Interface contacts:
Residue V323 in protein 1 is in contact with residue S121 in protein 2 (closest heavy-atom distance 3.3 Å).
Residue R336 in protein 1 contacts residue A122 in protein 2 (closest heavy-atom distance 3.5 Å).

Sequence of protein 2:
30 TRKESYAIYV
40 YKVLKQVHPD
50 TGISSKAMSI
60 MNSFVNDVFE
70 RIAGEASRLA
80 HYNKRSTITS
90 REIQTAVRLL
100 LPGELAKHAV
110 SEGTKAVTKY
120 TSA

Sequence of protein 1:
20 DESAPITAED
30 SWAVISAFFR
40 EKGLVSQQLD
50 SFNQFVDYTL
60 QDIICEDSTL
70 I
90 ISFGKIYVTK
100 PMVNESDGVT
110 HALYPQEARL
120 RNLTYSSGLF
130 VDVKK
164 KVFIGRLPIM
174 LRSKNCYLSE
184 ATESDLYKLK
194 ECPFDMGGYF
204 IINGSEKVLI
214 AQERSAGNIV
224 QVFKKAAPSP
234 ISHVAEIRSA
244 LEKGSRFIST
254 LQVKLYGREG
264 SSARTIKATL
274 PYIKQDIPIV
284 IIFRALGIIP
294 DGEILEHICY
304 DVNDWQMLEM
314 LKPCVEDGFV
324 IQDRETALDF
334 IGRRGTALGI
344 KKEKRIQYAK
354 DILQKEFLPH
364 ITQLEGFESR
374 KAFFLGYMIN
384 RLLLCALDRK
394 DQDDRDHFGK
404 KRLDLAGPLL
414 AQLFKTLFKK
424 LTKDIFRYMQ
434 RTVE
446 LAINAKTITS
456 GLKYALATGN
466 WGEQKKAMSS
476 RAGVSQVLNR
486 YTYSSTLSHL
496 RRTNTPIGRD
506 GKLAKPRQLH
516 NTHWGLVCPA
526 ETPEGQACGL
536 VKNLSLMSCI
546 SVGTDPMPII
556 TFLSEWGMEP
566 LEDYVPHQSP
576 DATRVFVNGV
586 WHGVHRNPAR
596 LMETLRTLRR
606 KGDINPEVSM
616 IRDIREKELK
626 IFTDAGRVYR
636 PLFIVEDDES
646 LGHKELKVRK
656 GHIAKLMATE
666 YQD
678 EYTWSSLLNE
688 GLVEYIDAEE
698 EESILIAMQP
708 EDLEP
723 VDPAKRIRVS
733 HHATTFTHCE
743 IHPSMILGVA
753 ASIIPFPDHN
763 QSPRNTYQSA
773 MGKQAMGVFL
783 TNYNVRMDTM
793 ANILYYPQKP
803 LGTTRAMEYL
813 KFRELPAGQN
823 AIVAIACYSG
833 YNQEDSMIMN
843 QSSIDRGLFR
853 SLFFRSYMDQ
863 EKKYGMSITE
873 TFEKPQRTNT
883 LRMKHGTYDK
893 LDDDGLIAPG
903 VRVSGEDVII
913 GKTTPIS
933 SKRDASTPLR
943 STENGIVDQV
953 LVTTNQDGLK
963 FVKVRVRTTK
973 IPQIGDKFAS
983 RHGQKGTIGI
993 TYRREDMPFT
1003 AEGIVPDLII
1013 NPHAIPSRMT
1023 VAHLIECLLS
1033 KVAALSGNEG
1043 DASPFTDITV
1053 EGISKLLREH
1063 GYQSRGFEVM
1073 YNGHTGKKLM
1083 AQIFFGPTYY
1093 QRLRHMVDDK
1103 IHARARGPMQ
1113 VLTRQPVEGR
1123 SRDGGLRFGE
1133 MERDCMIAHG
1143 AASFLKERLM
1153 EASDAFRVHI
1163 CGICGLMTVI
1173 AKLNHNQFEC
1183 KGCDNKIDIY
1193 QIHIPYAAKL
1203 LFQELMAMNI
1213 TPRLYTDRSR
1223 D

This data describes a binding interaction between two proteins.